Sequence of protein 1:
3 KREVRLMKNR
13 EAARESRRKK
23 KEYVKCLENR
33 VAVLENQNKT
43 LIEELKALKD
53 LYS

Sequence of protein 2:
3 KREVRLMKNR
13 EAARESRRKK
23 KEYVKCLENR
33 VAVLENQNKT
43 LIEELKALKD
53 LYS

Residue-level contacts at the interface:
Residue L36 in protein 2 contacts residue E37 in protein 1 (closest heavy-atom distance 4.0 Å).
Residue L36 in protein 2 is in contact with residue N40 in protein 1 (closest heavy-atom distance 3.5 Å).
Residue L50 in protein 2 interacts with residue L50 in protein 1 (closest heavy-atom distance 4.5 Å).
Residue L29 in protein 2 is in contact with residue V33 in protein 1 (closest heavy-atom distance 4.2 Å).
Residue Y54 in protein 2 interacts with residue L53 in protein 1 (closest heavy-atom distance 3.4 Å).
Residue N40 in protein 2 is in contact with residue Q39 in protein 1 (closest heavy-atom distance 3.6 Å).
Residue L43 in protein 2 interacts with residue L43 in protein 1 (closest heavy-atom distance 3.8 Å).
Residue I44 in protein 2 interacts with residue L43 in protein 1 (closest heavy-atom distance 3.9 Å).
Residue L36 in protein 2 interacts with residue V33 in protein 1 (closest heavy-atom distance 3.8 Å).
Residue L50 in protein 2 is in contact with residue L47 in protein 1 (closest heavy-atom distance 4.1 Å).
Residue K22 in protein 2 is in contact with residue K22 in protein 1 (closest heavy-atom distance 3.4 Å).
Residue Y54 in protein 2 is in contact with residue L50 in protein 1 (closest heavy-atom distance 4.2 Å).
Residue Y54 in protein 2 interacts with residue Y54 in protein 1 (closest heavy-atom distance 3.1 Å).
Residue Y25 in protein 2 is in contact with residue V26 in protein 1 (closest heavy-atom distance 4.8 Å).
Residue L29 in protein 2 interacts with residue E30 in protein 1 (closest heavy-atom distance 3.8 Å).
Residue L36 in protein 2 interacts with residue L36 in protein 1 (closest heavy-atom distance 3.6 Å).
Residue V33 in protein 2 is in contact with residue L29 in protein 1 (closest heavy-atom distance 4.2 Å).
Residue V33 in protein 2 contacts residue R32 in protein 1 (closest heavy-atom distance 3.4 Å).
Residue L29 in protein 2 contacts residue L29 in protein 1 (closest heavy-atom distance 4.5 Å).
Residue R32 in protein 2 is in contact with residue E37 in protein 1 (closest heavy-atom distance 2.4 Å).
Residue V26 in protein 2 is in contact with residue V26 in protein 1 (closest heavy-atom distance 4.9 Å).
Residue K51 in protein 2 contacts residue L50 in protein 1 (closest heavy-atom distance 5.0 Å).
Residue V26 in protein 2 contacts residue L29 in protein 1 (closest heavy-atom distance 4.5 Å).
Residue N40 in protein 2 interacts with residue L43 in protein 1 (closest heavy-atom distance 3.5 Å).
Residue L47 in protein 2 interacts with residue L50 in protein 1 (closest heavy-atom distance 4.1 Å).
Residue N40 in protein 2 is in contact with residue N40 in protein 1 (closest heavy-atom distance 2.8 Å).
Residue L50 in protein 2 is in contact with residue Y54 in protein 1 (closest heavy-atom distance 4.2 Å).
Residue L43 in protein 2 is in contact with residue N40 in protein 1 (closest heavy-atom distance 3.5 Å).
Residue E30 in protein 2 is in contact with residue Y25 in protein 1 (closest heavy-atom distance 2.9 Å).
Residue R32 in protein 2 contacts residue V33 in protein 1 (closest heavy-atom distance 3.4 Å).
Residue Y25 in protein 2 interacts with residue E30 in protein 1 (closest heavy-atom distance 2.9 Å).
Residue L47 in protein 2 interacts with residue L43 in protein 1 (closest heavy-atom distance 3.7 Å).
Residue E30 in protein 2 contacts residue L29 in protein 1 (closest heavy-atom distance 3.8 Å).
Residue L43 in protein 2 is in contact with residue I44 in protein 1 (closest heavy-atom distance 3.9 Å).
Residue L47 in protein 2 interacts with residue E46 in protein 1 (closest heavy-atom distance 4.3 Å).
Residue N40 in protein 2 interacts with residue L36 in protein 1 (closest heavy-atom distance 3.5 Å).
Residue V26 in protein 2 contacts residue Y25 in protein 1 (closest heavy-atom distance 4.8 Å).
Residue V33 in protein 2 interacts with residue L36 in protein 1 (closest heavy-atom distance 3.8 Å).
Residue V33 in protein 2 contacts residue V33 in protein 1 (closest heavy-atom distance 3.5 Å).
Residue E37 in protein 2 interacts with residue L36 in protein 1 (closest heavy-atom distance 4.0 Å).
Residue L47 in protein 2 contacts residue L47 in protein 1 (closest heavy-atom distance 4.0 Å).
Residue L43 in protein 2 is in contact with residue L47 in protein 1 (closest heavy-atom distance 3.7 Å).
Residue Q39 in protein 2 is in contact with residue N40 in protein 1 (closest heavy-atom distance 3.6 Å).
Residue E46 in protein 2 interacts with residue L47 in protein 1 (closest heavy-atom distance 4.3 Å).
Residue E37 in protein 2 interacts with residue R32 in protein 1 (closest heavy-atom distance 2.4 Å).
Residue L29 in protein 2 contacts residue V26 in protein 1 (closest heavy-atom distance 4.5 Å).
Residue L50 in protein 2 contacts residue K51 in protein 1 (closest heavy-atom distance 5.0 Å).
Residue L53 in protein 2 is in contact with residue Y54 in protein 1 (closest heavy-atom distance 3.4 Å).

This data describes a binding interaction between two proteins.